Sequence of the second protein:
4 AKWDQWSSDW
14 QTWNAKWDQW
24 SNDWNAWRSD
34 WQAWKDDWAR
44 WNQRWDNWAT

Sequence of the first protein:
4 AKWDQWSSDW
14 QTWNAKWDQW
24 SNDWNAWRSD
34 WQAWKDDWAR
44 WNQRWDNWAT

Interface contacts:
Residue W37 in the first protein is in contact with residue W37 in the second protein (closest heavy-atom distance 3.6 Å).
Residue W51 in the first protein interacts with residue D49 in the second protein (closest heavy-atom distance 3.3 Å).
Residue W51 in the first protein contacts residue T53 in the second protein (closest heavy-atom distance 3.1 Å).
Residue K5 in the first protein is in contact with residue W6 in the second protein (closest heavy-atom distance 3.9 Å).
Residue W48 in the first protein is in contact with residue W48 in the second protein (closest heavy-atom distance 4.6 Å).
Residue W44 in the first protein is in contact with residue Q46 in the second protein (closest heavy-atom distance 3.4 Å).
Residue W23 in the first protein interacts with residue W20 in the second protein (closest heavy-atom distance 3.8 Å).
Residue W16 in the first protein is in contact with residue W13 in the second protein (closest heavy-atom distance 3.7 Å).
Residue W44 in the first protein interacts with residue N45 in the second protein (closest heavy-atom distance 3.0 Å).
Residue D12 in the first protein contacts residue W13 in the second protein (closest heavy-atom distance 4.1 Å).
Residue K19 in the first protein interacts with residue D21 in the second protein (closest heavy-atom distance 2.7 Å).
Residue W20 in the first protein contacts residue W20 in the second protein (closest heavy-atom distance 3.9 Å).
Residue W13 in the first protein contacts residue W13 in the second protein (closest heavy-atom distance 4.0 Å).
Residue D26 in the first protein is in contact with residue W27 in the second protein (closest heavy-atom distance 3.7 Å).
Residue W23 in the first protein is in contact with residue W27 in the second protein (closest heavy-atom distance 3.6 Å).
Residue W34 in the first protein interacts with residue W34 in the second protein (closest heavy-atom distance 3.8 Å).
Residue W37 in the first protein is in contact with residue W34 in the second protein (closest heavy-atom distance 3.9 Å).
Residue W37 in the first protein contacts residue W41 in the second protein (closest heavy-atom distance 3.4 Å).
Residue K19 in the first protein is in contact with residue N17 in the second protein (closest heavy-atom distance 2.9 Å).
Residue W44 in the first protein interacts with residue W41 in the second protein (closest heavy-atom distance 3.8 Å).
Residue W9 in the first protein interacts with residue W6 in the second protein (closest heavy-atom distance 4.1 Å).
Residue W23 in the first protein is in contact with residue S24 in the second protein (closest heavy-atom distance 4.6 Å).
Residue W6 in the first protein is in contact with residue W6 in the second protein (closest heavy-atom distance 3.4 Å).
Residue W23 in the first protein contacts residue W23 in the second protein (closest heavy-atom distance 3.5 Å).
Residue W16 in the first protein is in contact with residue W16 in the second protein (closest heavy-atom distance 3.7 Å).
Residue W41 in the first protein interacts with residue W41 in the second protein (closest heavy-atom distance 3.5 Å).
Residue W48 in the first protein interacts with residue D49 in the second protein (closest heavy-atom distance 4.9 Å).
Residue W30 in the first protein contacts residue W34 in the second protein (closest heavy-atom distance 3.4 Å).
Residue W16 in the first protein is in contact with residue N17 in the second protein (closest heavy-atom distance 3.8 Å).
Residue W30 in the first protein contacts residue W30 in the second protein (closest heavy-atom distance 3.8 Å).
Residue W51 in the first protein is in contact with residue A52 in the second protein (closest heavy-atom distance 4.1 Å).
Residue K19 in the first protein contacts residue W20 in the second protein (closest heavy-atom distance 3.9 Å).
Residue A29 in the first protein contacts residue R31 in the second protein (closest heavy-atom distance 3.4 Å).
Residue D33 in the first protein interacts with residue R31 in the second protein (closest heavy-atom distance 3.2 Å).
Residue W44 in the first protein contacts residue D49 in the second protein (closest heavy-atom distance 3.7 Å).
Residue W30 in the first protein contacts residue W27 in the second protein (closest heavy-atom distance 4.2 Å).
Residue W16 in the first protein interacts with residue W20 in the second protein (closest heavy-atom distance 3.6 Å).
Residue W37 in the first protein contacts residue K38 in the second protein (closest heavy-atom distance 3.7 Å).
Residue D33 in the first protein interacts with residue Q35 in the second protein (closest heavy-atom distance 4.5 Å).
Residue D26 in the first protein contacts residue R31 in the second protein (closest heavy-atom distance 3.3 Å).
Residue K5 in the first protein is in contact with residue D7 in the second protein (closest heavy-atom distance 3.5 Å).
Residue W9 in the first protein interacts with residue W9 in the second protein (closest heavy-atom distance 3.2 Å).
Residue W9 in the first protein is in contact with residue W13 in the second protein (closest heavy-atom distance 3.8 Å).
Residue Q8 in the first protein interacts with residue S10 in the second protein (closest heavy-atom distance 5.0 Å).
Residue D26 in the first protein contacts residue N28 in the second protein (closest heavy-atom distance 4.5 Å).
Residue D33 in the first protein interacts with residue W34 in the second protein (closest heavy-atom distance 3.6 Å).
Residue W27 in the first protein contacts residue W27 in the second protein (closest heavy-atom distance 3.6 Å).
Residue W48 in the first protein is in contact with residue N45 in the second protein (closest heavy-atom distance 2.8 Å).
Residue D40 in the first protein contacts residue W41 in the second protein (closest heavy-atom distance 3.6 Å).
Residue W30 in the first protein interacts with residue R31 in the second protein (closest heavy-atom distance 3.5 Å).

The following describes two proteins that form a bound complex.